Interface contacts:
Residue Q432 in protein 1 interacts with residue S228 in protein 2 (closest heavy-atom distance 3.2 Å).
Residue Q306 in protein 1 contacts residue A21 in protein 2 (closest heavy-atom distance 3.5 Å).
Residue P428 in protein 1 interacts with residue G19 in protein 2 (closest heavy-atom distance 4.1 Å).
Residue P428 in protein 1 contacts residue A20 in protein 2 (closest heavy-atom distance 3.5 Å).
Residue D430 in protein 1 interacts with residue T26 in protein 2 (closest heavy-atom distance 3.9 Å).
Residue Q421 in protein 1 contacts residue A21 in protein 2 (closest heavy-atom distance 3.7 Å).
Residue T425 in protein 1 is in contact with residue D212 in protein 2 (closest heavy-atom distance 2.9 Å).
Residue K535 in protein 1 is in contact with residue V220 in protein 2 (closest heavy-atom distance 3.5 Å).
Residue E536 in protein 1 contacts residue E223 in protein 2 (closest heavy-atom distance 3.0 Å).
Residue D430 in protein 1 is in contact with residue R27 in protein 2 (closest heavy-atom distance 3.5 Å).
Residue E429 in protein 1 interacts with residue D212 in protein 2 (closest heavy-atom distance 2.6 Å).
Residue T433 in protein 1 contacts residue F28 in protein 2 (closest heavy-atom distance 3.0 Å).
Residue E429 in protein 1 is in contact with residue R233 in protein 2 (closest heavy-atom distance 3.5 Å).
Residue N531 in protein 1 is in contact with residue K94 in protein 2 (closest heavy-atom distance 3.5 Å).
Residue E429 in protein 1 is in contact with residue R27 in protein 2 (closest heavy-atom distance 2.9 Å).
Residue S434 in protein 1 contacts residue E227 in protein 2 (closest heavy-atom distance 3.1 Å).
Residue Y424 in protein 1 contacts residue F211 in protein 2 (closest heavy-atom distance 3.8 Å).
Residue Q164 in protein 1 is in contact with residue N349 in protein 2 (closest heavy-atom distance 2.6 Å).
Residue Q432 in protein 1 interacts with residue T216 in protein 2 (closest heavy-atom distance 3.7 Å).
Residue E429 in protein 1 is in contact with residue T216 in protein 2 (closest heavy-atom distance 4.0 Å).
Residue Q421 in protein 1 interacts with residue A20 in protein 2 (closest heavy-atom distance 3.2 Å).
Residue M165 in protein 1 contacts residue Y350 in protein 2 (closest heavy-atom distance 3.4 Å).
Residue N427 in protein 1 interacts with residue D212 in protein 2 (closest heavy-atom distance 4.1 Å).
Residue N308 in protein 1 is in contact with residue A20 in protein 2 (closest heavy-atom distance 3.5 Å).
Residue K426 in protein 1 is in contact with residue F211 in protein 2 (closest heavy-atom distance 3.5 Å).
Residue Y424 in protein 1 is in contact with residue V220 in protein 2 (closest heavy-atom distance 4.1 Å).
Residue Y424 in protein 1 contacts residue T216 in protein 2 (closest heavy-atom distance 3.5 Å).
Residue Q432 in protein 1 contacts residue R233 in protein 2 (closest heavy-atom distance 4.1 Å).
Residue Y424 in protein 1 is in contact with residue V219 in protein 2 (closest heavy-atom distance 3.2 Å).
Residue Y424 in protein 1 is in contact with residue A215 in protein 2 (closest heavy-atom distance 3.8 Å).
Residue Q164 in protein 1 is in contact with residue Y350 in protein 2 (closest heavy-atom distance 4.0 Å).
Residue S434 in protein 1 contacts residue A224 in protein 2 (closest heavy-atom distance 3.9 Å).
Residue S533 in protein 1 interacts with residue C95 in protein 2 (closest heavy-atom distance 3.7 Å).
Residue Q432 in protein 1 interacts with residue V220 in protein 2 (closest heavy-atom distance 3.9 Å).
Residue L435 in protein 1 interacts with residue E227 in protein 2 (closest heavy-atom distance 3.3 Å).
Residue L435 in protein 1 is in contact with residue F28 in protein 2 (closest heavy-atom distance 3.9 Å).
Residue Q432 in protein 1 contacts residue A224 in protein 2 (closest heavy-atom distance 3.8 Å).
Residue S533 in protein 1 is in contact with residue E223 in protein 2 (closest heavy-atom distance 3.7 Å).
Residue S533 in protein 1 interacts with residue T57 in protein 2 (closest heavy-atom distance 2.7 Å).
Residue E167 in protein 1 is in contact with residue Y350 in protein 2 (closest heavy-atom distance 3.3 Å).
Residue V528 in protein 1 interacts with residue L58 in protein 2 (closest heavy-atom distance 3.5 Å).
Residue Q432 in protein 1 contacts residue R27 in protein 2 (closest heavy-atom distance 3.5 Å).
Residue Q421 in protein 1 interacts with residue R23 in protein 2 (closest heavy-atom distance 3.2 Å).
Residue N531 in protein 1 interacts with residue N61 in protein 2 (closest heavy-atom distance 4.0 Å).
Residue D419 in protein 1 interacts with residue A21 in protein 2 (closest heavy-atom distance 3.1 Å).
Residue N308 in protein 1 is in contact with residue A21 in protein 2 (closest heavy-atom distance 4.0 Å).
Residue D431 in protein 1 interacts with residue F28 in protein 2 (closest heavy-atom distance 3.8 Å).
Residue P428 in protein 1 contacts residue R23 in protein 2 (closest heavy-atom distance 3.6 Å).
Residue K438 in protein 1 interacts with residue F28 in protein 2 (closest heavy-atom distance 3.6 Å).
Residue Q432 in protein 1 interacts with residue F28 in protein 2 (closest heavy-atom distance 4.0 Å).
Residue D430 in protein 1 interacts with residue R23 in protein 2 (closest heavy-atom distance 3.5 Å).
Residue E429 in protein 1 is in contact with residue R23 in protein 2 (closest heavy-atom distance 3.8 Å).
Residue K426 in protein 1 contacts residue R208 in protein 2 (closest heavy-atom distance 3.9 Å).
Residue N531 in protein 1 is in contact with residue T57 in protein 2 (closest heavy-atom distance 4.0 Å).
Residue N166 in protein 1 is in contact with residue Y350 in protein 2 (closest heavy-atom distance 3.7 Å).
Residue T425 in protein 1 interacts with residue T216 in protein 2 (closest heavy-atom distance 3.6 Å).
Residue D419 in protein 1 is in contact with residue R23 in protein 2 (closest heavy-atom distance 3.6 Å).
Residue E167 in protein 1 contacts residue K347 in protein 2 (closest heavy-atom distance 2.5 Å).
Residue S534 in protein 1 interacts with residue C95 in protein 2 (closest heavy-atom distance 3.5 Å).
Residue D430 in protein 1 interacts with residue F28 in protein 2 (closest heavy-atom distance 3.7 Å).

Sequence of protein 1:
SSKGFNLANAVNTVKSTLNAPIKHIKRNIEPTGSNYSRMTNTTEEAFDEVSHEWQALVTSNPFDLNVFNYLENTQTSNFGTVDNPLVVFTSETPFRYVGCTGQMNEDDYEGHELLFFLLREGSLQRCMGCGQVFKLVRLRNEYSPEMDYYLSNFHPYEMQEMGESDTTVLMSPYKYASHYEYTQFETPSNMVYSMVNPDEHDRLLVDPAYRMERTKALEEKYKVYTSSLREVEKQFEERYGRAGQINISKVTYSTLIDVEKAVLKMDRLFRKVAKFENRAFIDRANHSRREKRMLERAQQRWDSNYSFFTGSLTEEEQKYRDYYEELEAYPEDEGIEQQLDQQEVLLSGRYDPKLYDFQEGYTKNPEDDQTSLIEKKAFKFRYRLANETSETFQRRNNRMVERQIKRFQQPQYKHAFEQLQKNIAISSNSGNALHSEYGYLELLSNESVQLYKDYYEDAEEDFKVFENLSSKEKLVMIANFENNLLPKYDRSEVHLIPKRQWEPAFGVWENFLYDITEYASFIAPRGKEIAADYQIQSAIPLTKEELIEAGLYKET

This data describes a binding interaction between two proteins.

Sequence of protein 2:
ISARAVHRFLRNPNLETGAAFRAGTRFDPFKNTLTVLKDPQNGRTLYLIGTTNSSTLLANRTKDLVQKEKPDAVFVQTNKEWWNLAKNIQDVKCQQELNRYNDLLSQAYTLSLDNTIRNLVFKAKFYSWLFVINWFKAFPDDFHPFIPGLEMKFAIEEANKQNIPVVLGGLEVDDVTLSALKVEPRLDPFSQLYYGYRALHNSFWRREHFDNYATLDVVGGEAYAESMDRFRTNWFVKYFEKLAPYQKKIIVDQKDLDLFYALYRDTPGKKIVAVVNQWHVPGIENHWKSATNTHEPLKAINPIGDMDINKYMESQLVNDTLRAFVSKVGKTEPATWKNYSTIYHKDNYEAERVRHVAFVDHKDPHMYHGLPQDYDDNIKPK